The following describes two proteins that form a bound complex.

Sequence of protein 1:
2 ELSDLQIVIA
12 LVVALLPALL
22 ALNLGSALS

Sequence of protein 2:
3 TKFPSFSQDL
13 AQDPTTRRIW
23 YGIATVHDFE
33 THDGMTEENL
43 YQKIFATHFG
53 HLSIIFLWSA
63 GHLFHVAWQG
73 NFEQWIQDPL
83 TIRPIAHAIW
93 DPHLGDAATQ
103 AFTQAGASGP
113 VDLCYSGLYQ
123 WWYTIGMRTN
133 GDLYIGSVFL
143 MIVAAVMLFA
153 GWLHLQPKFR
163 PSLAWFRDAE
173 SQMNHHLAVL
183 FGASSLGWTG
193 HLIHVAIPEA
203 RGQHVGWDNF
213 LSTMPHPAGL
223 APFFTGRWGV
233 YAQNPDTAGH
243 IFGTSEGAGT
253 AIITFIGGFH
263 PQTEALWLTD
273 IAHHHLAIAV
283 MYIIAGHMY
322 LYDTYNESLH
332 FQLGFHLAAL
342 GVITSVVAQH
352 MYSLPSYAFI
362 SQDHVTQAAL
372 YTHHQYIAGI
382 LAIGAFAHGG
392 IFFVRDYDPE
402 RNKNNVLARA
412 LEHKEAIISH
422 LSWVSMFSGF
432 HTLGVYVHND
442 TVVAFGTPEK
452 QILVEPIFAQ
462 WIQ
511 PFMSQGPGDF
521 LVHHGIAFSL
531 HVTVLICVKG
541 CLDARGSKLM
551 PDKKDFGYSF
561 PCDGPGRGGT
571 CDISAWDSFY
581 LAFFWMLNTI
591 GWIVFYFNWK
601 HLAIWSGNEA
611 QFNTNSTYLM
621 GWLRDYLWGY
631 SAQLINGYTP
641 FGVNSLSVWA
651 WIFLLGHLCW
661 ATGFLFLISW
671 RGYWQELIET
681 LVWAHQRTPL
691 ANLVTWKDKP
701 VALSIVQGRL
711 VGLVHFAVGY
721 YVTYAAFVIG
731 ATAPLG

Interface contacts:
Residue F66 in protein 2 contacts residue A11 in protein 1 (closest heavy-atom distance 3.2 Å).
Residue F151 in protein 2 interacts with residue L21 in protein 1 (closest heavy-atom distance 3.4 Å).
Residue A147 in protein 2 contacts residue L21 in protein 1 (closest heavy-atom distance 2.9 Å).
Residue L157 in protein 2 is in contact with residue A28 in protein 1 (closest heavy-atom distance 3.6 Å).
Residue G153 in protein 2 contacts residue L25 in protein 1 (closest heavy-atom distance 4.2 Å).
Residue V140 in protein 2 contacts residue V14 in protein 1 (closest heavy-atom distance 3.6 Å).
Residue W70 in protein 2 interacts with residue I8 in protein 1 (closest heavy-atom distance 3.7 Å).
Residue W70 in protein 2 is in contact with residue L3 in protein 1 (closest heavy-atom distance 3.9 Å).
Residue Y136 in protein 2 contacts residue I8 in protein 1 (closest heavy-atom distance 4.3 Å).
Residue Y136 in protein 2 is in contact with residue Q7 in protein 1 (closest heavy-atom distance 2.2 Å).
Residue F51 in protein 2 contacts residue L25 in protein 1 (closest heavy-atom distance 4.5 Å).
Residue F66 in protein 2 contacts residue L3 in protein 1 (closest heavy-atom distance 4.5 Å).
Residue Y136 in protein 2 contacts residue A11 in protein 1 (closest heavy-atom distance 3.4 Å).
Residue A147 in protein 2 contacts residue P18 in protein 1 (closest heavy-atom distance 3.7 Å).
Residue A69 in protein 2 interacts with residue L3 in protein 1 (closest heavy-atom distance 4.1 Å).
Residue N132 in protein 2 contacts residue L3 in protein 1 (closest heavy-atom distance 4.3 Å).
Residue M143 in protein 2 interacts with residue A15 in protein 1 (closest heavy-atom distance 3.7 Å).
Residue K45 in protein 2 interacts with residue S30 in protein 1 (closest heavy-atom distance 3.5 Å).
Residue L150 in protein 2 interacts with residue L21 in protein 1 (closest heavy-atom distance 3.7 Å).
Residue L150 in protein 2 interacts with residue A22 in protein 1 (closest heavy-atom distance 3.8 Å).
Residue F66 in protein 2 contacts residue I8 in protein 1 (closest heavy-atom distance 4.1 Å).
Residue N132 in protein 2 interacts with residue E2 in protein 1 (closest heavy-atom distance 3.2 Å).
Residue L150 in protein 2 is in contact with residue L25 in protein 1 (closest heavy-atom distance 3.5 Å).
Residue M143 in protein 2 is in contact with residue A11 in protein 1 (closest heavy-atom distance 3.2 Å).
Residue L150 in protein 2 is in contact with residue A19 in protein 1 (closest heavy-atom distance 4.9 Å).
Residue W154 in protein 2 interacts with residue A28 in protein 1 (closest heavy-atom distance 4.4 Å).
Residue Y136 in protein 2 contacts residue I10 in protein 1 (closest heavy-atom distance 3.5 Å).
Residue M143 in protein 2 contacts residue V14 in protein 1 (closest heavy-atom distance 3.5 Å).
Residue A48 in protein 2 is in contact with residue L29 in protein 1 (closest heavy-atom distance 3.9 Å).
Residue L150 in protein 2 interacts with residue P18 in protein 1 (closest heavy-atom distance 3.1 Å).
Residue A48 in protein 2 is in contact with residue L25 in protein 1 (closest heavy-atom distance 4.2 Å).
Residue Y136 in protein 2 interacts with residue L6 in protein 1 (closest heavy-atom distance 4.6 Å).
Residue I144 in protein 2 interacts with residue V14 in protein 1 (closest heavy-atom distance 3.5 Å).
Residue G52 in protein 2 contacts residue L25 in protein 1 (closest heavy-atom distance 3.8 Å).
Residue L59 in protein 2 is in contact with residue P18 in protein 1 (closest heavy-atom distance 4.0 Å).
Residue T49 in protein 2 is in contact with residue L29 in protein 1 (closest heavy-atom distance 3.4 Å).
Residue A147 in protein 2 contacts residue L17 in protein 1 (closest heavy-atom distance 3.5 Å).
Residue V148 in protein 2 is in contact with residue L21 in protein 1 (closest heavy-atom distance 5.0 Å).
Residue L157 in protein 2 contacts residue L29 in protein 1 (closest heavy-atom distance 3.8 Å).
Residue W154 in protein 2 interacts with residue N24 in protein 1 (closest heavy-atom distance 3.8 Å).
Residue Y136 in protein 2 interacts with residue L3 in protein 1 (closest heavy-atom distance 3.5 Å).
Residue M143 in protein 2 interacts with residue P18 in protein 1 (closest heavy-atom distance 3.7 Å).
Residue E75 in protein 2 interacts with residue E2 in protein 1 (closest heavy-atom distance 3.1 Å).
Residue K45 in protein 2 interacts with residue L29 in protein 1 (closest heavy-atom distance 2.5 Å).
Residue V140 in protein 2 is in contact with residue A11 in protein 1 (closest heavy-atom distance 4.2 Å).
Residue W154 in protein 2 interacts with residue L25 in protein 1 (closest heavy-atom distance 4.2 Å).
Residue A146 in protein 2 interacts with residue P18 in protein 1 (closest heavy-atom distance 4.4 Å).